Sequence of protein 1:
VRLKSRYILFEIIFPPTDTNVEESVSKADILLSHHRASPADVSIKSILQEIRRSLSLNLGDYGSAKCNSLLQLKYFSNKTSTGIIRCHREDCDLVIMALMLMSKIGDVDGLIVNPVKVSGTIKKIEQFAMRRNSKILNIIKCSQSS

These two protein chains interact to form a complex.

Residue-level contacts at the interface:
Residue L60 in protein 1 interacts with residue S45 in protein 2 (closest heavy-atom distance 4.7 Å).
Residue L58 in protein 1 is in contact with residue I48 in protein 2 (closest heavy-atom distance 4.3 Å).
Residue D62 in protein 1 interacts with residue Y46 in protein 2 (closest heavy-atom distance 4.3 Å).
Residue L60 in protein 1 interacts with residue Y46 in protein 2 (closest heavy-atom distance 3.5 Å).
Residue Y63 in protein 1 is in contact with residue Y46 in protein 2 (closest heavy-atom distance 3.6 Å).
Residue L60 in protein 1 interacts with residue F49 in protein 2 (closest heavy-atom distance 3.6 Å).
Residue L60 in protein 1 is in contact with residue I48 in protein 2 (closest heavy-atom distance 5.0 Å).
Residue D62 in protein 1 contacts residue R44 in protein 2 (closest heavy-atom distance 3.6 Å).
Residue G61 in protein 1 contacts residue S45 in protein 2 (closest heavy-atom distance 3.9 Å).
Residue G64 in protein 1 interacts with residue S45 in protein 2 (closest heavy-atom distance 4.1 Å).
Residue N59 in protein 1 interacts with residue I48 in protein 2 (closest heavy-atom distance 3.0 Å).
Residue K67 in protein 1 is in contact with residue Y46 in protein 2 (closest heavy-atom distance 4.5 Å).
Residue Y63 in protein 1 contacts residue S79 in protein 2 (closest heavy-atom distance 4.4 Å).
Residue M98 in protein 1 interacts with residue F49 in protein 2 (closest heavy-atom distance 3.7 Å).
Residue G64 in protein 1 is in contact with residue Y46 in protein 2 (closest heavy-atom distance 4.1 Å).
Residue N59 in protein 1 contacts residue F49 in protein 2 (closest heavy-atom distance 4.2 Å).
Residue D62 in protein 1 interacts with residue S45 in protein 2 (closest heavy-atom distance 2.8 Å).
Residue N59 in protein 1 is in contact with residue G47 in protein 2 (closest heavy-atom distance 3.5 Å).
Residue G61 in protein 1 contacts residue G47 in protein 2 (closest heavy-atom distance 3.4 Å).
Residue L102 in protein 1 is in contact with residue F49 in protein 2 (closest heavy-atom distance 3.8 Å).
Residue G61 in protein 1 contacts residue Y46 in protein 2 (closest heavy-atom distance 3.5 Å).
Residue Y63 in protein 1 interacts with residue S45 in protein 2 (closest heavy-atom distance 2.6 Å).
Residue L60 in protein 1 is in contact with residue G47 in protein 2 (closest heavy-atom distance 2.7 Å).

Sequence of protein 2:
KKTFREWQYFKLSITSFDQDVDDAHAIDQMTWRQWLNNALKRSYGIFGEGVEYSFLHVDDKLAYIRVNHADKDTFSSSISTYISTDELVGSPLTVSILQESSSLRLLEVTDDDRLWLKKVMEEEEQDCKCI